These two protein chains interact to form a complex.

Sequence of protein 1:
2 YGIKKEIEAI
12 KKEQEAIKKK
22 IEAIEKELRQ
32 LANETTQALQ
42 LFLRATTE

Sequence of protein 2:
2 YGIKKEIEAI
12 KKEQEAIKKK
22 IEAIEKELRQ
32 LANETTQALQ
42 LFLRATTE

Contacts between the two chains:
Residue L29 in protein 1 contacts residue L29 in protein 2 (closest heavy-atom distance 3.4 Å).
Residue F43 in protein 1 is in contact with residue F43 in protein 2 (closest heavy-atom distance 3.7 Å).
Residue Q15 in protein 1 is in contact with residue E14 in protein 2 (closest heavy-atom distance 3.3 Å).
Residue T36 in protein 1 contacts residue T36 in protein 2 (closest heavy-atom distance 3.4 Å).
Residue I22 in protein 1 is in contact with residue I25 in protein 2 (closest heavy-atom distance 3.6 Å).
Residue K19 in protein 1 interacts with residue E14 in protein 2 (closest heavy-atom distance 3.0 Å).
Residue I22 in protein 1 is in contact with residue I22 in protein 2 (closest heavy-atom distance 3.9 Å).
Residue I11 in protein 1 interacts with residue I11 in protein 2 (closest heavy-atom distance 3.8 Å).
Residue L32 in protein 1 contacts residue L32 in protein 2 (closest heavy-atom distance 3.8 Å).
Residue Q15 in protein 1 interacts with residue Q15 in protein 2 (closest heavy-atom distance 3.1 Å).
Residue E26 in protein 1 is in contact with residue K21 in protein 2 (closest heavy-atom distance 2.5 Å).
Residue I8 in protein 1 is in contact with residue I4 in protein 2 (closest heavy-atom distance 3.8 Å).
Residue L29 in protein 1 contacts residue I25 in protein 2 (closest heavy-atom distance 4.2 Å).
Residue F43 in protein 1 is in contact with residue L42 in protein 2 (closest heavy-atom distance 3.7 Å).
Residue K12 in protein 1 is in contact with residue I11 in protein 2 (closest heavy-atom distance 3.9 Å).
Residue I25 in protein 1 is in contact with residue I25 in protein 2 (closest heavy-atom distance 3.9 Å).
Residue L40 in protein 1 contacts residue A39 in protein 2 (closest heavy-atom distance 3.8 Å).
Residue I8 in protein 1 interacts with residue I11 in protein 2 (closest heavy-atom distance 3.9 Å).
Residue K12 in protein 1 interacts with residue E7 in protein 2 (closest heavy-atom distance 3.0 Å).
Residue R30 in protein 1 is in contact with residue E28 in protein 2 (closest heavy-atom distance 4.9 Å).
Residue Q15 in protein 1 is in contact with residue I11 in protein 2 (closest heavy-atom distance 3.0 Å).
Residue L29 in protein 1 contacts residue E28 in protein 2 (closest heavy-atom distance 3.9 Å).
Residue L44 in protein 1 interacts with residue L42 in protein 2 (closest heavy-atom distance 4.9 Å).
Residue I18 in protein 1 contacts residue I18 in protein 2 (closest heavy-atom distance 4.0 Å).
Residue L40 in protein 1 is in contact with residue L42 in protein 2 (closest heavy-atom distance 4.3 Å).
Residue A33 in protein 1 contacts residue L32 in protein 2 (closest heavy-atom distance 4.0 Å).
Residue E26 in protein 1 contacts residue I25 in protein 2 (closest heavy-atom distance 4.0 Å).
Residue F43 in protein 1 contacts residue A46 in protein 2 (closest heavy-atom distance 3.4 Å).
Residue Q15 in protein 1 is in contact with residue I18 in protein 2 (closest heavy-atom distance 4.5 Å).
Residue I4 in protein 1 interacts with residue I4 in protein 2 (closest heavy-atom distance 4.2 Å).
Residue T47 in protein 1 is in contact with residue A46 in protein 2 (closest heavy-atom distance 3.9 Å).
Residue I22 in protein 1 is in contact with residue K21 in protein 2 (closest heavy-atom distance 4.4 Å).
Residue I8 in protein 1 contacts residue E7 in protein 2 (closest heavy-atom distance 4.3 Å).
Residue L29 in protein 1 is in contact with residue L32 in protein 2 (closest heavy-atom distance 3.9 Å).
Residue I22 in protein 1 interacts with residue I18 in protein 2 (closest heavy-atom distance 3.8 Å).
Residue T36 in protein 1 is in contact with residue L32 in protein 2 (closest heavy-atom distance 3.6 Å).
Residue I8 in protein 1 interacts with residue I8 in protein 2 (closest heavy-atom distance 4.7 Å).
Residue K19 in protein 1 contacts residue I18 in protein 2 (closest heavy-atom distance 4.2 Å).